The following describes two proteins that form a bound complex.

Residue-level contacts at the interface:
Residue G201 in protein 1 interacts with residue Y13 in protein 2 (closest heavy-atom distance 4.7 Å).
Residue S200 in protein 1 is in contact with residue G14 in protein 2 (closest heavy-atom distance 3.4 Å).
Residue S200 in protein 1 is in contact with residue Y13 in protein 2 (closest heavy-atom distance 4.8 Å).
Residue K227 in protein 1 contacts residue E11 in protein 2 (closest heavy-atom distance 2.5 Å).
Residue R231 in protein 1 interacts with residue E11 in protein 2 (closest heavy-atom distance 3.0 Å).

Sequence of protein 1:
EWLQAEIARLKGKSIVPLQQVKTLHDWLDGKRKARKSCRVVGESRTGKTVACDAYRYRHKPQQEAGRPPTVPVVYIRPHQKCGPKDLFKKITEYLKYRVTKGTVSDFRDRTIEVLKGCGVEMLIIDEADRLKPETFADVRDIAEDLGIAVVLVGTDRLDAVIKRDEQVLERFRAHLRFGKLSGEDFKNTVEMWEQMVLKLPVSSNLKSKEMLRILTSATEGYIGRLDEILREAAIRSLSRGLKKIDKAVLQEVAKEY

Sequence of protein 2:
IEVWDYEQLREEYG